Interface contacts:
Residue Y145 in the first protein interacts with residue M270 in the second protein (closest heavy-atom distance 3.7 Å).
Residue T150 in the first protein is in contact with residue S273 in the second protein (closest heavy-atom distance 3.6 Å).
Residue L112 in the first protein interacts with residue E161 in the second protein (closest heavy-atom distance 3.7 Å).
Residue V372 in the first protein is in contact with residue H172 in the second protein (closest heavy-atom distance 3.3 Å).
Residue I138 in the first protein is in contact with residue H172 in the second protein (closest heavy-atom distance 3.1 Å).
Residue R179 in the first protein is in contact with residue E161 in the second protein (closest heavy-atom distance 3.0 Å).
Residue D181 in the first protein contacts residue L154 in the second protein (closest heavy-atom distance 3.5 Å).
Residue I347 in the first protein contacts residue I266 in the second protein (closest heavy-atom distance 3.5 Å).
Residue G148 in the first protein contacts residue R269 in the second protein (closest heavy-atom distance 3.7 Å).
Residue L348 in the first protein interacts with residue S274 in the second protein (closest heavy-atom distance 3.4 Å).
Residue L351 in the first protein contacts residue E210 in the second protein (closest heavy-atom distance 3.3 Å).
Residue K330 in the first protein interacts with residue D298 in the second protein (closest heavy-atom distance 3.6 Å).
Residue H175 in the first protein interacts with residue D165 in the second protein (closest heavy-atom distance 2.5 Å).
Residue I343 in the first protein interacts with residue I266 in the second protein (closest heavy-atom distance 3.6 Å).
Residue G148 in the first protein contacts residue M259 in the second protein (closest heavy-atom distance 3.2 Å).
Residue I347 in the first protein interacts with residue R267 in the second protein (closest heavy-atom distance 3.6 Å).
Residue K115 in the first protein contacts residue D169 in the second protein (closest heavy-atom distance 2.9 Å).
Residue T353 in the first protein contacts residue A179 in the second protein (closest heavy-atom distance 3.4 Å).
Residue R149 in the first protein interacts with residue S273 in the second protein (closest heavy-atom distance 3.4 Å).
Residue P335 in the first protein contacts residue Y262 in the second protein (closest heavy-atom distance 3.6 Å).
Residue E169 in the first protein contacts residue K276 in the second protein (closest heavy-atom distance 3.5 Å).
Residue A146 in the first protein is in contact with residue R269 in the second protein (closest heavy-atom distance 3.3 Å).
Residue E336 in the first protein is in contact with residue R269 in the second protein (closest heavy-atom distance 2.7 Å).
Residue G148 in the first protein interacts with residue S273 in the second protein (closest heavy-atom distance 3.5 Å).
Residue L351 in the first protein interacts with residue V178 in the second protein (closest heavy-atom distance 3.7 Å).
Residue L348 in the first protein interacts with residue M270 in the second protein (closest heavy-atom distance 3.6 Å).
Residue I138 in the first protein contacts residue Q173 in the second protein (closest heavy-atom distance 3.7 Å).
Residue R149 in the first protein contacts residue E296 in the second protein (closest heavy-atom distance 3.6 Å).
Residue T150 in the first protein is in contact with residue E296 in the second protein (closest heavy-atom distance 2.7 Å).
Residue M357 in the first protein contacts residue G177 in the second protein (closest heavy-atom distance 3.6 Å).
Residue R118 in the first protein contacts residue H172 in the second protein (closest heavy-atom distance 3.1 Å).
Residue G148 in the first protein is in contact with residue Y257 in the second protein (closest heavy-atom distance 3.5 Å).
Residue Y145 in the first protein interacts with residue L175 in the second protein (closest heavy-atom distance 3.4 Å).
Residue F354 in the first protein is in contact with residue Q176 in the second protein (closest heavy-atom distance 3.0 Å).
Residue A333 in the first protein is in contact with residue Y262 in the second protein (closest heavy-atom distance 3.4 Å).
Residue T353 in the first protein contacts residue E210 in the second protein (closest heavy-atom distance 3.6 Å).
Residue G170 in the first protein is in contact with residue T174 in the second protein (closest heavy-atom distance 3.0 Å).
Residue Y135 in the first protein interacts with residue Q176 in the second protein (closest heavy-atom distance 2.7 Å).
Residue E336 in the first protein interacts with residue I266 in the second protein (closest heavy-atom distance 3.4 Å).
Residue A146 in the first protein contacts residue M270 in the second protein (closest heavy-atom distance 3.3 Å).
Residue Y171 in the first protein is in contact with residue T174 in the second protein (closest heavy-atom distance 3.4 Å).
Residue V136 in the first protein contacts residue H172 in the second protein (closest heavy-atom distance 3.1 Å).
Residue Y145 in the first protein contacts residue R269 in the second protein (closest heavy-atom distance 3.0 Å).
Residue Y145 in the first protein interacts with residue S274 in the second protein (closest heavy-atom distance 3.6 Å).
Residue Y145 in the first protein contacts residue S273 in the second protein (closest heavy-atom distance 3.0 Å).
Residue E109 in the first protein interacts with residue H172 in the second protein (closest heavy-atom distance 3.0 Å).
Residue P114 in the first protein interacts with residue T164 in the second protein (closest heavy-atom distance 3.6 Å).
Residue V141 in the first protein interacts with residue L175 in the second protein (closest heavy-atom distance 3.5 Å).
Residue G170 in the first protein contacts residue Q173 in the second protein (closest heavy-atom distance 3.5 Å).
Residue T151 in the first protein interacts with residue E296 in the second protein (closest heavy-atom distance 3.7 Å).
Residue S350 in the first protein contacts residue R267 in the second protein (closest heavy-atom distance 2.4 Å).
Residue Y171 in the first protein interacts with residue T170 in the second protein (closest heavy-atom distance 3.3 Å).
Residue E169 in the first protein is in contact with residue K294 in the second protein (closest heavy-atom distance 3.1 Å).
Residue Y135 in the first protein is in contact with residue L175 in the second protein (closest heavy-atom distance 3.2 Å).
Residue T150 in the first protein contacts residue K276 in the second protein (closest heavy-atom distance 3.0 Å).
Residue M357 in the first protein is in contact with residue Q176 in the second protein (closest heavy-atom distance 3.1 Å).
Residue F354 in the first protein contacts residue V178 in the second protein (closest heavy-atom distance 3.5 Å).
Residue Y171 in the first protein contacts residue Q173 in the second protein (closest heavy-atom distance 3.6 Å).
Residue S352 in the first protein contacts residue E210 in the second protein (closest heavy-atom distance 3.0 Å).
Residue A172 in the first protein interacts with residue Q173 in the second protein (closest heavy-atom distance 2.8 Å).

Sequence of the second protein:
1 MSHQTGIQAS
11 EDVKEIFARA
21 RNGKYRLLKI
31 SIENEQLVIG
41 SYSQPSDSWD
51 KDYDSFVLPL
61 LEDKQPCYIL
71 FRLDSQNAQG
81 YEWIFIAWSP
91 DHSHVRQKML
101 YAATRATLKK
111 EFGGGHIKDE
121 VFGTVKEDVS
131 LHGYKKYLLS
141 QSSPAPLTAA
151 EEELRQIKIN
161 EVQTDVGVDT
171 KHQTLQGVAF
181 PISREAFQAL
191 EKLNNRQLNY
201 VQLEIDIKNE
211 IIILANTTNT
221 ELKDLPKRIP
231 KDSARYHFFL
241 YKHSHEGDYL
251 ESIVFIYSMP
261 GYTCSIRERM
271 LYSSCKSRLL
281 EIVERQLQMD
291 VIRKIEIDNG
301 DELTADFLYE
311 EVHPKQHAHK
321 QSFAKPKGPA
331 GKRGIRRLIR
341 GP

The following describes two proteins that form a bound complex.

Sequence of the first protein:
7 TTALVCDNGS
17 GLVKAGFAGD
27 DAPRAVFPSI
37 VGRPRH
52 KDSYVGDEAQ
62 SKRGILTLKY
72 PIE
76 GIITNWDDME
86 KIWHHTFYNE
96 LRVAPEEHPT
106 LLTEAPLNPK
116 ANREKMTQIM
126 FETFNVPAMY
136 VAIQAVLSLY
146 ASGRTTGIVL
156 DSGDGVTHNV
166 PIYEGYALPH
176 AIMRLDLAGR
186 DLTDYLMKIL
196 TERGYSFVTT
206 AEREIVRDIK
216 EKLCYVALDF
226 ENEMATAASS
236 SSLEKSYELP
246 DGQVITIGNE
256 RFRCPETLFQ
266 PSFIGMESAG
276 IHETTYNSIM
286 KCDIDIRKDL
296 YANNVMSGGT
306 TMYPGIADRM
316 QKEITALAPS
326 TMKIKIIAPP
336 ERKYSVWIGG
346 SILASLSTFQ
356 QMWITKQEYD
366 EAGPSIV